This data describes a binding interaction between two proteins.

Sequence of the first protein:
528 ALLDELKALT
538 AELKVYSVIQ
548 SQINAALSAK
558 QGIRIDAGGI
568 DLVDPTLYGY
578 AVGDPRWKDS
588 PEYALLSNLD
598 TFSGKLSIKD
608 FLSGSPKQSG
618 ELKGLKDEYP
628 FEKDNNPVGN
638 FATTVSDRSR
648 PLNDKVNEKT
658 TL

Sequence of the second protein:
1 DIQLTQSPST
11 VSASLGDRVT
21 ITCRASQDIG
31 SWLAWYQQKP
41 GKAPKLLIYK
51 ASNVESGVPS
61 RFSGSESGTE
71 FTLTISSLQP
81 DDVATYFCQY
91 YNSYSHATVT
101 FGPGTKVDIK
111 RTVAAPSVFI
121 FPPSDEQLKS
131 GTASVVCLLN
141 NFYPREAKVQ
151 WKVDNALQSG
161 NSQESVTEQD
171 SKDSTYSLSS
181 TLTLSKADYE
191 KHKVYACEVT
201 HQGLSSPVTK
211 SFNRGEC

Contacts between the two chains:
Residue Y90 in the second protein interacts with residue S600 in the first protein (closest heavy-atom distance 3.9 Å).
Residue N92 in the second protein is in contact with residue L596 in the first protein (closest heavy-atom distance 4.2 Å).
Residue N92 in the second protein is in contact with residue N595 in the first protein (closest heavy-atom distance 4.7 Å).
Residue Y90 in the second protein is in contact with residue T598 in the first protein (closest heavy-atom distance 4.8 Å).
Residue N92 in the second protein is in contact with residue D597 in the first protein (closest heavy-atom distance 2.8 Å).
Residue Y91 in the second protein contacts residue F599 in the first protein (closest heavy-atom distance 3.2 Å).
Residue Y91 in the second protein interacts with residue S600 in the first protein (closest heavy-atom distance 4.7 Å).
Residue N92 in the second protein contacts residue S594 in the first protein (closest heavy-atom distance 5.0 Å).